Residue-level contacts at the interface:
Residue Q97 in the first protein interacts with residue N5 in the second protein (closest heavy-atom distance 3.0 Å).
Residue N80 in the first protein contacts residue T8 in the second protein (closest heavy-atom distance 3.9 Å).
Residue E63 in the first protein contacts residue A2 in the second protein (closest heavy-atom distance 3.1 Å).
Residue K146 in the first protein is in contact with residue A7 in the second protein (closest heavy-atom distance 4.2 Å).
Residue W147 in the first protein interacts with residue M9 in the second protein (closest heavy-atom distance 3.8 Å).
Residue Q70 in the first protein contacts residue N5 in the second protein (closest heavy-atom distance 3.0 Å).
Residue K66 in the first protein is in contact with residue K1 in the second protein (closest heavy-atom distance 3.1 Å).
Residue Q97 in the first protein contacts residue V3 in the second protein (closest heavy-atom distance 3.7 Å).
Residue S99 in the first protein contacts residue V3 in the second protein (closest heavy-atom distance 3.5 Å).
Residue Y156 in the first protein contacts residue V3 in the second protein (closest heavy-atom distance 4.0 Å).
Residue Y156 in the first protein interacts with residue N5 in the second protein (closest heavy-atom distance 3.3 Å).
Residue Y159 in the first protein interacts with residue V3 in the second protein (closest heavy-atom distance 3.5 Å).
Residue H155 in the first protein contacts residue F4 in the second protein (closest heavy-atom distance 2.6 Å).
Residue S77 in the first protein contacts residue T8 in the second protein (closest heavy-atom distance 3.8 Å).
Residue Y171 in the first protein interacts with residue K1 in the second protein (closest heavy-atom distance 2.8 Å).
Residue F74 in the first protein is in contact with residue N5 in the second protein (closest heavy-atom distance 4.2 Å).
Residue W73 in the first protein contacts residue M9 in the second protein (closest heavy-atom distance 3.8 Å).
Residue E163 in the first protein is in contact with residue K1 in the second protein (closest heavy-atom distance 2.7 Å).
Residue K146 in the first protein interacts with residue M9 in the second protein (closest heavy-atom distance 3.2 Å).
Residue M5 in the first protein interacts with residue K1 in the second protein (closest heavy-atom distance 3.8 Å).
Residue W73 in the first protein is in contact with residue N5 in the second protein (closest heavy-atom distance 3.5 Å).
Residue Y84 in the first protein interacts with residue M9 in the second protein (closest heavy-atom distance 2.4 Å).
Residue Q70 in the first protein contacts residue F4 in the second protein (closest heavy-atom distance 3.5 Å).
Residue A152 in the first protein is in contact with residue F6 in the second protein (closest heavy-atom distance 3.6 Å).
Residue I124 in the first protein is in contact with residue M9 in the second protein (closest heavy-atom distance 4.5 Å).
Residue W73 in the first protein is in contact with residue T8 in the second protein (closest heavy-atom distance 3.4 Å).
Residue F116 in the first protein contacts residue M9 in the second protein (closest heavy-atom distance 3.4 Å).
Residue Y123 in the first protein contacts residue M9 in the second protein (closest heavy-atom distance 3.8 Å).
Residue Y156 in the first protein interacts with residue F6 in the second protein (closest heavy-atom distance 3.2 Å).
Residue N80 in the first protein is in contact with residue M9 in the second protein (closest heavy-atom distance 2.8 Å).
Residue T143 in the first protein interacts with residue M9 in the second protein (closest heavy-atom distance 2.7 Å).
Residue Y156 in the first protein is in contact with residue F4 in the second protein (closest heavy-atom distance 4.3 Å).
Residue L95 in the first protein interacts with residue M9 in the second protein (closest heavy-atom distance 3.8 Å).
Residue K66 in the first protein is in contact with residue F4 in the second protein (closest heavy-atom distance 4.4 Å).
Residue Y159 in the first protein contacts residue A2 in the second protein (closest heavy-atom distance 3.8 Å).
Residue F116 in the first protein interacts with residue N5 in the second protein (closest heavy-atom distance 3.9 Å).
Residue H155 in the first protein interacts with residue F6 in the second protein (closest heavy-atom distance 3.7 Å).
Residue V76 in the first protein interacts with residue T8 in the second protein (closest heavy-atom distance 3.9 Å).
Residue L81 in the first protein interacts with residue M9 in the second protein (closest heavy-atom distance 3.8 Å).
Residue S150 in the first protein is in contact with residue F6 in the second protein (closest heavy-atom distance 3.1 Å).
Residue Y7 in the first protein contacts residue K1 in the second protein (closest heavy-atom distance 2.7 Å).
Residue W147 in the first protein interacts with residue T8 in the second protein (closest heavy-atom distance 3.0 Å).
Residue H155 in the first protein interacts with residue N5 in the second protein (closest heavy-atom distance 4.0 Å).
Residue W167 in the first protein contacts residue K1 in the second protein (closest heavy-atom distance 3.8 Å).
Residue W147 in the first protein is in contact with residue A7 in the second protein (closest heavy-atom distance 3.3 Å).
Residue Q70 in the first protein is in contact with residue V3 in the second protein (closest heavy-atom distance 3.7 Å).
Residue E63 in the first protein interacts with residue K1 in the second protein (closest heavy-atom distance 3.5 Å).
Residue Y159 in the first protein interacts with residue K1 in the second protein (closest heavy-atom distance 2.6 Å).
Residue G151 in the first protein is in contact with residue F6 in the second protein (closest heavy-atom distance 4.3 Å).
Residue Y45 in the first protein contacts residue A2 in the second protein (closest heavy-atom distance 3.9 Å).
Residue S150 in the first protein contacts residue A7 in the second protein (closest heavy-atom distance 4.3 Å).
Residue W73 in the first protein interacts with residue A7 in the second protein (closest heavy-atom distance 3.1 Å).
Residue E9 in the first protein contacts residue V3 in the second protein (closest heavy-atom distance 3.8 Å).
Residue Y59 in the first protein interacts with residue K1 in the second protein (closest heavy-atom distance 4.4 Å).
Residue K66 in the first protein interacts with residue A2 in the second protein (closest heavy-atom distance 2.6 Å).
Residue K146 in the first protein is in contact with residue T8 in the second protein (closest heavy-atom distance 3.0 Å).
Residue W73 in the first protein interacts with residue F6 in the second protein (closest heavy-atom distance 3.1 Å).
Residue Y7 in the first protein contacts residue A2 in the second protein (closest heavy-atom distance 3.4 Å).
Residue S77 in the first protein contacts residue M9 in the second protein (closest heavy-atom distance 3.2 Å).
Residue R62 in the first protein interacts with residue K1 in the second protein (closest heavy-atom distance 3.6 Å).

These two protein chains interact to form a complex.

Sequence of the second protein:
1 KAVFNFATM

Sequence of the first protein:
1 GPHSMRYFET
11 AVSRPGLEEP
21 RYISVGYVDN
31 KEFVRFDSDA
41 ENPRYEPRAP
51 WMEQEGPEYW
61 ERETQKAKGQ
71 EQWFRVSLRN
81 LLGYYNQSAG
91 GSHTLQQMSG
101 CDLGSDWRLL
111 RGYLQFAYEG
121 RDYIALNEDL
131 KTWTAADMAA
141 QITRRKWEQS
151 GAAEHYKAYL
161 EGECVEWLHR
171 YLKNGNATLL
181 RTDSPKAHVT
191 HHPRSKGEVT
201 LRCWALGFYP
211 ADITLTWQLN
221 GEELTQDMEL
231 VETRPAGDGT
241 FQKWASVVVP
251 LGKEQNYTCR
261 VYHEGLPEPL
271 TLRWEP